Residue-level contacts at the interface:
Residue V7 in the second protein interacts with residue L13 in the first protein (closest heavy-atom distance 2.7 Å).
Residue R45 in the second protein is in contact with residue I20 in the first protein (closest heavy-atom distance 3.6 Å).
Residue P47 in the second protein is in contact with residue E50 in the first protein (closest heavy-atom distance 4.4 Å).
Residue L44 in the second protein contacts residue A40 in the first protein (closest heavy-atom distance 3.5 Å).
Residue L13 in the second protein contacts residue S34 in the first protein (closest heavy-atom distance 4.1 Å).
Residue Q38 in the second protein is in contact with residue S14 in the first protein (closest heavy-atom distance 3.9 Å).
Residue L44 in the second protein interacts with residue Y24 in the first protein (closest heavy-atom distance 3.4 Å).
Residue I41 in the second protein interacts with residue D17 in the first protein (closest heavy-atom distance 3.7 Å).
Residue V7 in the second protein is in contact with residue D15 in the first protein (closest heavy-atom distance 4.2 Å).
Residue L37 in the second protein is in contact with residue L13 in the first protein (closest heavy-atom distance 4.2 Å).
Residue L13 in the second protein contacts residue I41 in the first protein (closest heavy-atom distance 3.8 Å).
Residue V11 in the second protein is in contact with residue S34 in the first protein (closest heavy-atom distance 3.3 Å).
Residue L9 in the second protein contacts residue L9 in the first protein (closest heavy-atom distance 3.7 Å).
Residue V7 in the second protein interacts with residue V18 in the first protein (closest heavy-atom distance 3.7 Å).
Residue L13 in the second protein contacts residue L37 in the first protein (closest heavy-atom distance 4.3 Å).
Residue I41 in the second protein interacts with residue L37 in the first protein (closest heavy-atom distance 3.9 Å).
Residue I41 in the second protein interacts with residue L13 in the first protein (closest heavy-atom distance 3.6 Å).
Residue A40 in the second protein is in contact with residue A40 in the first protein (closest heavy-atom distance 3.5 Å).
Residue I20 in the second protein contacts residue I41 in the first protein (closest heavy-atom distance 3.6 Å).
Residue I41 in the second protein is in contact with residue I20 in the first protein (closest heavy-atom distance 3.7 Å).
Residue V7 in the second protein is in contact with residue S12 in the first protein (closest heavy-atom distance 3.4 Å).
Residue L13 in the second protein interacts with residue Q38 in the first protein (closest heavy-atom distance 4.4 Å).
Residue V43 in the second protein interacts with residue L44 in the first protein (closest heavy-atom distance 3.9 Å).
Residue K8 in the second protein is in contact with residue S10 in the first protein (closest heavy-atom distance 4.0 Å).
Residue S34 in the second protein interacts with residue S12 in the first protein (closest heavy-atom distance 3.1 Å).
Residue I41 in the second protein contacts residue L21 in the first protein (closest heavy-atom distance 4.2 Å).
Residue D17 in the second protein is in contact with residue I41 in the first protein (closest heavy-atom distance 3.7 Å).
Residue Y24 in the second protein interacts with residue L44 in the first protein (closest heavy-atom distance 3.9 Å).
Residue L13 in the second protein interacts with residue L9 in the first protein (closest heavy-atom distance 3.9 Å).
Residue K8 in the second protein interacts with residue S12 in the first protein (closest heavy-atom distance 3.5 Å).
Residue S34 in the second protein interacts with residue L13 in the first protein (closest heavy-atom distance 3.8 Å).
Residue Q38 in the second protein interacts with residue L13 in the first protein (closest heavy-atom distance 3.8 Å).
Residue I20 in the second protein is in contact with residue R45 in the first protein (closest heavy-atom distance 3.5 Å).
Residue S34 in the second protein contacts residue V11 in the first protein (closest heavy-atom distance 3.5 Å).
Residue L9 in the second protein interacts with residue R33 in the first protein (closest heavy-atom distance 3.4 Å).
Residue L9 in the second protein is in contact with residue S10 in the first protein (closest heavy-atom distance 3.1 Å).
Residue L9 in the second protein contacts residue V11 in the first protein (closest heavy-atom distance 2.9 Å).
Residue L37 in the second protein is in contact with residue L37 in the first protein (closest heavy-atom distance 4.3 Å).
Residue K8 in the second protein is in contact with residue V11 in the first protein (closest heavy-atom distance 3.1 Å).
Residue Q38 in the second protein contacts residue D17 in the first protein (closest heavy-atom distance 2.8 Å).
Residue D17 in the second protein is in contact with residue Q38 in the first protein (closest heavy-atom distance 4.2 Å).
Residue A40 in the second protein interacts with residue L44 in the first protein (closest heavy-atom distance 3.6 Å).
Residue P6 in the second protein contacts residue L13 in the first protein (closest heavy-atom distance 3.5 Å).
Residue S12 in the second protein is in contact with residue S34 in the first protein (closest heavy-atom distance 2.9 Å).
Residue L37 in the second protein is in contact with residue I41 in the first protein (closest heavy-atom distance 4.1 Å).
Residue S10 in the second protein is in contact with residue K8 in the first protein (closest heavy-atom distance 3.9 Å).
Residue V11 in the second protein is in contact with residue K8 in the first protein (closest heavy-atom distance 3.4 Å).
Residue L9 in the second protein interacts with residue L21 in the first protein (closest heavy-atom distance 4.3 Å).
Residue V7 in the second protein contacts residue V11 in the first protein (closest heavy-atom distance 3.9 Å).
Residue L37 in the second protein is in contact with residue V11 in the first protein (closest heavy-atom distance 3.4 Å).
Residue V43 in the second protein is in contact with residue V43 in the first protein (closest heavy-atom distance 3.5 Å).
Residue L9 in the second protein is in contact with residue L13 in the first protein (closest heavy-atom distance 4.3 Å).
Residue S12 in the second protein contacts residue K8 in the first protein (closest heavy-atom distance 2.9 Å).
Residue L44 in the second protein is in contact with residue G36 in the first protein (closest heavy-atom distance 3.5 Å).
Residue L44 in the second protein contacts residue H39 in the first protein (closest heavy-atom distance 4.3 Å).
Residue G36 in the second protein interacts with residue L44 in the first protein (closest heavy-atom distance 4.3 Å).
Residue L44 in the second protein interacts with residue L21 in the first protein (closest heavy-atom distance 4.4 Å).
Residue V11 in the second protein contacts residue L9 in the first protein (closest heavy-atom distance 3.2 Å).
Residue S10 in the second protein interacts with residue L9 in the first protein (closest heavy-atom distance 3.2 Å).
Residue V11 in the second protein is in contact with residue L37 in the first protein (closest heavy-atom distance 3.7 Å).

Sequence of the second protein:
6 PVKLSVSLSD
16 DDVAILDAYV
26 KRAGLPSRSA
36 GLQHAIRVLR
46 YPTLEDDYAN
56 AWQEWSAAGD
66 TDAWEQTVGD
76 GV

These two protein chains interact to form a complex.

Sequence of the first protein:
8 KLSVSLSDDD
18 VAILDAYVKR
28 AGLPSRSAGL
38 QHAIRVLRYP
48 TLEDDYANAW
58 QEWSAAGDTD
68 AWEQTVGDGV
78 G